Sequence of protein 2:
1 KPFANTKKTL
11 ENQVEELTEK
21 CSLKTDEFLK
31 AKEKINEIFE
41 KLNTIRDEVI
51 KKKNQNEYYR

Sequence of protein 1:
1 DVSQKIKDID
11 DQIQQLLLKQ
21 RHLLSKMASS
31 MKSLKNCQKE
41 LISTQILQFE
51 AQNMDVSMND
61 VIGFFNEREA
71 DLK

This data describes a binding interaction between two proteins.

Contacts between the two chains:
Residue V2 in protein 1 is in contact with residue Y59 in protein 2 (closest heavy-atom distance 3.4 Å).
Residue A51 in protein 1 interacts with residue L17 in protein 2 (closest heavy-atom distance 3.8 Å).
Residue T44 in protein 1 is in contact with residue K24 in protein 2 (closest heavy-atom distance 3.6 Å).
Residue Q20 in protein 1 interacts with residue V49 in protein 2 (closest heavy-atom distance 3.9 Å).
Residue K5 in protein 1 contacts residue R60 in protein 2 (closest heavy-atom distance 3.9 Å).
Residue M27 in protein 1 interacts with residue L42 in protein 2 (closest heavy-atom distance 3.9 Å).
Residue L41 in protein 1 contacts residue K24 in protein 2 (closest heavy-atom distance 3.6 Å).
Residue L34 in protein 1 contacts residue K32 in protein 2 (closest heavy-atom distance 3.4 Å).
Residue Q20 in protein 1 interacts with residue L42 in protein 2 (closest heavy-atom distance 3.8 Å).
Residue F65 in protein 1 interacts with residue F3 in protein 2 (closest heavy-atom distance 3.8 Å).
Residue L23 in protein 1 is in contact with residue L42 in protein 2 (closest heavy-atom distance 3.6 Å).
Residue L24 in protein 1 interacts with residue L42 in protein 2 (closest heavy-atom distance 3.7 Å).
Residue I6 in protein 1 interacts with residue Y59 in protein 2 (closest heavy-atom distance 3.7 Å).
Residue Q20 in protein 1 interacts with residue R46 in protein 2 (closest heavy-atom distance 3.9 Å).
Residue D55 in protein 1 contacts residue L10 in protein 2 (closest heavy-atom distance 3.8 Å).
Residue L34 in protein 1 interacts with residue F28 in protein 2 (closest heavy-atom distance 3.7 Å).
Residue S30 in protein 1 is in contact with residue I35 in protein 2 (closest heavy-atom distance 3.3 Å).
Residue M27 in protein 1 interacts with residue I38 in protein 2 (closest heavy-atom distance 3.7 Å).
Residue T44 in protein 1 interacts with residue C21 in protein 2 (closest heavy-atom distance 3.5 Å).
Residue L16 in protein 1 interacts with residue E48 in protein 2 (closest heavy-atom distance 3.6 Å).
Residue I9 in protein 1 interacts with residue R60 in protein 2 (closest heavy-atom distance 3.8 Å).
Residue I9 in protein 1 interacts with residue K52 in protein 2 (closest heavy-atom distance 3.2 Å).
Residue D10 in protein 1 contacts residue N56 in protein 2 (closest heavy-atom distance 3.0 Å).
Residue N59 in protein 1 is in contact with residue K7 in protein 2 (closest heavy-atom distance 3.0 Å).
Residue L16 in protein 1 contacts residue I45 in protein 2 (closest heavy-atom distance 3.8 Å).
Residue C37 in protein 1 is in contact with residue F28 in protein 2 (closest heavy-atom distance 3.9 Å).
Residue Q12 in protein 1 is in contact with residue K52 in protein 2 (closest heavy-atom distance 2.7 Å).
Residue Q45 in protein 1 is in contact with residue C21 in protein 2 (closest heavy-atom distance 3.6 Å).
Residue L41 in protein 1 contacts residue T25 in protein 2 (closest heavy-atom distance 3.5 Å).
Residue D55 in protein 1 interacts with residue K7 in protein 2 (closest heavy-atom distance 2.8 Å).
Residue A51 in protein 1 contacts residue L10 in protein 2 (closest heavy-atom distance 3.8 Å).
Residue A51 in protein 1 contacts residue V14 in protein 2 (closest heavy-atom distance 3.4 Å).
Residue Q48 in protein 1 is in contact with residue V14 in protein 2 (closest heavy-atom distance 3.6 Å).
Residue Q38 in protein 1 contacts residue F28 in protein 2 (closest heavy-atom distance 3.7 Å).
Residue Q48 in protein 1 interacts with residue L17 in protein 2 (closest heavy-atom distance 3.5 Å).
Residue T44 in protein 1 contacts residue K20 in protein 2 (closest heavy-atom distance 3.6 Å).
Residue I13 in protein 1 interacts with residue K53 in protein 2 (closest heavy-atom distance 3.7 Å).
Residue I13 in protein 1 interacts with residue K52 in protein 2 (closest heavy-atom distance 3.2 Å).
Residue L23 in protein 1 is in contact with residue I38 in protein 2 (closest heavy-atom distance 3.6 Å).
Residue L41 in protein 1 contacts residue C21 in protein 2 (closest heavy-atom distance 3.8 Å).
Residue L47 in protein 1 is in contact with residue L17 in protein 2 (closest heavy-atom distance 3.5 Å).
Residue M27 in protein 1 interacts with residue F39 in protein 2 (closest heavy-atom distance 3.6 Å).
Residue I62 in protein 1 contacts residue F3 in protein 2 (closest heavy-atom distance 3.9 Å).
Residue M27 in protein 1 is in contact with residue I35 in protein 2 (closest heavy-atom distance 3.8 Å).
Residue L34 in protein 1 is in contact with residue A31 in protein 2 (closest heavy-atom distance 3.5 Å).
Residue Q48 in protein 1 is in contact with residue T18 in protein 2 (closest heavy-atom distance 2.6 Å).
Residue Q48 in protein 1 contacts residue C21 in protein 2 (closest heavy-atom distance 3.7 Å).
Residue I13 in protein 1 contacts residue V49 in protein 2 (closest heavy-atom distance 3.6 Å).
Residue M58 in protein 1 is in contact with residue L10 in protein 2 (closest heavy-atom distance 3.3 Å).
Residue Q52 in protein 1 contacts residue V14 in protein 2 (closest heavy-atom distance 3.6 Å).
Residue M58 in protein 1 contacts residue K7 in protein 2 (closest heavy-atom distance 3.6 Å).
Residue I62 in protein 1 is in contact with residue K7 in protein 2 (closest heavy-atom distance 3.5 Å).
Residue D55 in protein 1 contacts residue E11 in protein 2 (closest heavy-atom distance 3.6 Å).
Residue I9 in protein 1 is in contact with residue N56 in protein 2 (closest heavy-atom distance 3.2 Å).
Residue I6 in protein 1 contacts residue N56 in protein 2 (closest heavy-atom distance 3.0 Å).
Residue E40 in protein 1 contacts residue K24 in protein 2 (closest heavy-atom distance 2.8 Å).
Residue S30 in protein 1 contacts residue I38 in protein 2 (closest heavy-atom distance 3.8 Å).
Residue M58 in protein 1 interacts with residue T6 in protein 2 (closest heavy-atom distance 3.9 Å).
Residue Q20 in protein 1 interacts with residue I45 in protein 2 (closest heavy-atom distance 3.5 Å).
Residue L16 in protein 1 is in contact with residue V49 in protein 2 (closest heavy-atom distance 3.7 Å).